Interface contacts:
Residue P254 in protein 1 contacts residue R81 in protein 2 (closest heavy-atom distance 3.4 Å).
Residue G88 in protein 1 interacts with residue F89 in protein 2 (closest heavy-atom distance 3.2 Å).
Residue W92 in protein 1 contacts residue P84 in protein 2 (closest heavy-atom distance 2.9 Å).
Residue F266 in protein 1 interacts with residue F89 in protein 2 (closest heavy-atom distance 3.4 Å).
Residue R259 in protein 1 is in contact with residue Y83 in protein 2 (closest heavy-atom distance 3.1 Å).
Residue K93 in protein 1 interacts with residue P84 in protein 2 (closest heavy-atom distance 3.6 Å).
Residue S117 in protein 1 contacts residue A154 in protein 2 (closest heavy-atom distance 3.5 Å).
Residue D264 in protein 1 interacts with residue A104 in protein 2 (closest heavy-atom distance 3.3 Å).
Residue N150 in protein 1 is in contact with residue T156 in protein 2 (closest heavy-atom distance 2.9 Å).
Residue V91 in protein 1 is in contact with residue A87 in protein 2 (closest heavy-atom distance 2.9 Å).
Residue S265 in protein 1 is in contact with residue A104 in protein 2 (closest heavy-atom distance 3.5 Å).
Residue R259 in protein 1 is in contact with residue P84 in protein 2 (closest heavy-atom distance 3.4 Å).
Residue S151 in protein 1 contacts residue P155 in protein 2 (closest heavy-atom distance 2.7 Å).
Residue P269 in protein 1 is in contact with residue G101 in protein 2 (closest heavy-atom distance 3.6 Å).
Residue K267 in protein 1 interacts with residue S102 in protein 2 (closest heavy-atom distance 3.6 Å).
Residue W92 in protein 1 is in contact with residue T86 in protein 2 (closest heavy-atom distance 3.7 Å).
Residue Y77 in protein 1 is in contact with residue P151 in protein 2 (closest heavy-atom distance 3.6 Å).
Residue P83 in protein 1 is in contact with residue F128 in protein 2 (closest heavy-atom distance 3.6 Å).
Residue S151 in protein 1 is in contact with residue A154 in protein 2 (closest heavy-atom distance 3.2 Å).
Residue G258 in protein 1 contacts residue Q85 in protein 2 (closest heavy-atom distance 3.0 Å).
Residue H67 in protein 1 interacts with residue L157 in protein 2 (closest heavy-atom distance 3.6 Å).
Residue G256 in protein 1 interacts with residue Y83 in protein 2 (closest heavy-atom distance 2.3 Å).
Residue Y74 in protein 1 interacts with residue V153 in protein 2 (closest heavy-atom distance 3.4 Å).
Residue G258 in protein 1 is in contact with residue Y83 in protein 2 (closest heavy-atom distance 3.4 Å).
Residue K267 in protein 1 interacts with residue E103 in protein 2 (closest heavy-atom distance 3.2 Å).
Residue S117 in protein 1 is in contact with residue P152 in protein 2 (closest heavy-atom distance 2.5 Å).
Residue R63 in protein 1 interacts with residue L157 in protein 2 (closest heavy-atom distance 3.4 Å).
Residue Y74 in protein 1 contacts residue P152 in protein 2 (closest heavy-atom distance 3.2 Å).
Residue F89 in protein 1 is in contact with residue F89 in protein 2 (closest heavy-atom distance 2.8 Å).
Residue H149 in protein 1 interacts with residue V153 in protein 2 (closest heavy-atom distance 3.5 Å).
Residue H149 in protein 1 is in contact with residue A154 in protein 2 (closest heavy-atom distance 3.6 Å).
Residue S265 in protein 1 interacts with residue S102 in protein 2 (closest heavy-atom distance 3.1 Å).
Residue P257 in protein 1 interacts with residue Y83 in protein 2 (closest heavy-atom distance 3.1 Å).
Residue V91 in protein 1 is in contact with residue T86 in protein 2 (closest heavy-atom distance 3.5 Å).
Residue H149 in protein 1 is in contact with residue T156 in protein 2 (closest heavy-atom distance 3.5 Å).
Residue P269 in protein 1 interacts with residue L100 in protein 2 (closest heavy-atom distance 3.6 Å).
Residue G258 in protein 1 interacts with residue R81 in protein 2 (closest heavy-atom distance 3.4 Å).
Residue K76 in protein 1 is in contact with residue E143 in protein 2 (closest heavy-atom distance 3.5 Å).
Residue Y74 in protein 1 interacts with residue A154 in protein 2 (closest heavy-atom distance 3.4 Å).
Residue L268 in protein 1 contacts residue G96 in protein 2 (closest heavy-atom distance 3.5 Å).
Residue P269 in protein 1 interacts with residue S102 in protein 2 (closest heavy-atom distance 3.2 Å).
Residue H67 in protein 1 interacts with residue T156 in protein 2 (closest heavy-atom distance 3.2 Å).
Residue S90 in protein 1 contacts residue A87 in protein 2 (closest heavy-atom distance 3.2 Å).
Residue R262 in protein 1 interacts with residue F89 in protein 2 (closest heavy-atom distance 3.2 Å).
Residue I86 in protein 1 is in contact with residue Q91 in protein 2 (closest heavy-atom distance 3.0 Å).
Residue H67 in protein 1 interacts with residue P155 in protein 2 (closest heavy-atom distance 3.4 Å).
Residue R63 in protein 1 contacts residue A158 in protein 2 (closest heavy-atom distance 3.6 Å).
Residue R259 in protein 1 is in contact with residue Q85 in protein 2 (closest heavy-atom distance 3.3 Å).
Residue Q87 in protein 1 is in contact with residue Q91 in protein 2 (closest heavy-atom distance 3.3 Å).
Residue Y77 in protein 1 is in contact with residue V144 in protein 2 (closest heavy-atom distance 3.3 Å).
Residue L268 in protein 1 interacts with residue E103 in protein 2 (closest heavy-atom distance 3.3 Å).
Residue F89 in protein 1 interacts with residue A87 in protein 2 (closest heavy-atom distance 3.6 Å).
Residue R259 in protein 1 is in contact with residue A82 in protein 2 (closest heavy-atom distance 3.6 Å).
Residue Y77 in protein 1 contacts residue P152 in protein 2 (closest heavy-atom distance 3.6 Å).
Residue D94 in protein 1 interacts with residue L157 in protein 2 (closest heavy-atom distance 3.2 Å).
Residue W92 in protein 1 interacts with residue Q85 in protein 2 (closest heavy-atom distance 3.6 Å).
Residue D264 in protein 1 interacts with residue E103 in protein 2 (closest heavy-atom distance 3.4 Å).
Residue P257 in protein 1 contacts residue Q85 in protein 2 (closest heavy-atom distance 2.6 Å).
Residue Y64 in protein 1 is in contact with residue L157 in protein 2 (closest heavy-atom distance 3.5 Å).
Residue F266 in protein 1 interacts with residue L97 in protein 2 (closest heavy-atom distance 3.5 Å).

This data describes a binding interaction between two proteins.

Sequence of protein 2:
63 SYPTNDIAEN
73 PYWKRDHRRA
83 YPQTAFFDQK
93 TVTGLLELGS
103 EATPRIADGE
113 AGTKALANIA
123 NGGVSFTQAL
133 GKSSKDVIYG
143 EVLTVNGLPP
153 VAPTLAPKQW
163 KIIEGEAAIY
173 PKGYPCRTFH

Sequence of protein 1:
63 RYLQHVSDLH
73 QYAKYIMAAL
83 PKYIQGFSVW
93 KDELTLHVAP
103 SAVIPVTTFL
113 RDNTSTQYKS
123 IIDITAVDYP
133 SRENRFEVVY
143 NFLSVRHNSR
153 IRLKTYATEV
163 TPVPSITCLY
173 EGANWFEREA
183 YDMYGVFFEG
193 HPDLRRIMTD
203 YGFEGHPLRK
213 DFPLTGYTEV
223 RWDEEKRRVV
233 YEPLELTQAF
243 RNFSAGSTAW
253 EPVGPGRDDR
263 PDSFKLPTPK